Sequence of the first protein:
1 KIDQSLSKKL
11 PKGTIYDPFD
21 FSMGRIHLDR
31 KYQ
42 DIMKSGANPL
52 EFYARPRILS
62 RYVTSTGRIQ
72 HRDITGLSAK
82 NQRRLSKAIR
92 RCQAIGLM

Contacts between the two chains:
Residue H30 in the second protein interacts with residue I15 in the first protein (closest heavy-atom distance 3.5 Å).
Residue F250 in the second protein contacts residue I15 in the first protein (closest heavy-atom distance 4.4 Å).
Residue G249 in the second protein interacts with residue Y16 in the first protein (closest heavy-atom distance 3.2 Å).
Residue L232 in the second protein is in contact with residue L10 in the first protein (closest heavy-atom distance 3.5 Å).
Residue V251 in the second protein is in contact with residue L10 in the first protein (closest heavy-atom distance 3.6 Å).
Residue L232 in the second protein interacts with residue F21 in the first protein (closest heavy-atom distance 3.8 Å).
Residue T25 in the second protein interacts with residue D29 in the first protein (closest heavy-atom distance 3.4 Å).
Residue N86 in the second protein is in contact with residue I15 in the first protein (closest heavy-atom distance 3.1 Å).
Residue R89 in the second protein contacts residue P18 in the first protein (closest heavy-atom distance 4.7 Å).
Residue P31 in the second protein contacts residue I15 in the first protein (closest heavy-atom distance 4.4 Å).
Residue G26 in the second protein contacts residue R25 in the first protein (closest heavy-atom distance 4.4 Å).
Residue F29 in the second protein is in contact with residue I15 in the first protein (closest heavy-atom distance 3.3 Å).
Residue L244 in the second protein is in contact with residue P11 in the first protein (closest heavy-atom distance 4.6 Å).
Residue F270 in the second protein is in contact with residue K1 in the first protein (closest heavy-atom distance 4.4 Å).
Residue T25 in the second protein is in contact with residue Y32 in the first protein (closest heavy-atom distance 3.3 Å).
Residue L244 in the second protein contacts residue L10 in the first protein (closest heavy-atom distance 3.8 Å).
Residue V251 in the second protein is in contact with residue G13 in the first protein (closest heavy-atom distance 5.0 Å).
Residue F29 in the second protein is in contact with residue G13 in the first protein (closest heavy-atom distance 3.7 Å).
Residue K27 in the second protein contacts residue P11 in the first protein (closest heavy-atom distance 3.8 Å).
Residue Y24 in the second protein contacts residue R25 in the first protein (closest heavy-atom distance 3.8 Å).
Residue V291 in the second protein contacts residue G13 in the first protein (closest heavy-atom distance 4.0 Å).
Residue R272 in the second protein interacts with residue S7 in the first protein (closest heavy-atom distance 3.6 Å).
Residue K28 in the second protein is in contact with residue I15 in the first protein (closest heavy-atom distance 2.8 Å).
Residue K27 in the second protein contacts residue T14 in the first protein (closest heavy-atom distance 3.6 Å).
Residue M293 in the second protein contacts residue K12 in the first protein (closest heavy-atom distance 4.6 Å).
Residue F270 in the second protein is in contact with residue I2 in the first protein (closest heavy-atom distance 3.9 Å).
Residue T25 in the second protein contacts residue L28 in the first protein (closest heavy-atom distance 3.5 Å).
Residue F29 in the second protein is in contact with residue T14 in the first protein (closest heavy-atom distance 3.7 Å).
Residue R272 in the second protein is in contact with residue K8 in the first protein (closest heavy-atom distance 2.9 Å).
Residue T83 in the second protein is in contact with residue I15 in the first protein (closest heavy-atom distance 4.9 Å).
Residue L244 in the second protein contacts residue K12 in the first protein (closest heavy-atom distance 3.4 Å).
Residue G82 in the second protein is in contact with residue D17 in the first protein (closest heavy-atom distance 3.9 Å).
Residue V291 in the second protein contacts residue K12 in the first protein (closest heavy-atom distance 4.9 Å).
Residue V251 in the second protein is in contact with residue T14 in the first protein (closest heavy-atom distance 3.3 Å).
Residue V251 in the second protein contacts residue Y16 in the first protein (closest heavy-atom distance 4.2 Å).
Residue G248 in the second protein is in contact with residue Y16 in the first protein (closest heavy-atom distance 3.6 Å).
Residue K28 in the second protein interacts with residue T14 in the first protein (closest heavy-atom distance 3.5 Å).
Residue R272 in the second protein is in contact with residue K9 in the first protein (closest heavy-atom distance 4.0 Å).
Residue S290 in the second protein contacts residue G13 in the first protein (closest heavy-atom distance 3.6 Å).
Residue T23 in the second protein interacts with residue L28 in the first protein (closest heavy-atom distance 4.4 Å).
Residue D269 in the second protein contacts residue I2 in the first protein (closest heavy-atom distance 3.4 Å).
Residue H294 in the second protein interacts with residue K12 in the first protein (closest heavy-atom distance 4.2 Å).
Residue D269 in the second protein contacts residue K1 in the first protein (closest heavy-atom distance 4.4 Å).
Residue A246 in the second protein interacts with residue Y16 in the first protein (closest heavy-atom distance 3.6 Å).
Residue T23 in the second protein interacts with residue Y32 in the first protein (closest heavy-atom distance 4.2 Å).
Residue N86 in the second protein interacts with residue Y16 in the first protein (closest heavy-atom distance 3.5 Å).
Residue F250 in the second protein contacts residue Y16 in the first protein (closest heavy-atom distance 3.2 Å).
Residue T25 in the second protein contacts residue K8 in the first protein (closest heavy-atom distance 4.7 Å).
Residue A252 in the second protein contacts residue K12 in the first protein (closest heavy-atom distance 4.1 Å).
Residue S292 in the second protein is in contact with residue K12 in the first protein (closest heavy-atom distance 3.5 Å).
Residue A246 in the second protein is in contact with residue F21 in the first protein (closest heavy-atom distance 3.8 Å).
Residue R230 in the second protein contacts residue F21 in the first protein (closest heavy-atom distance 4.5 Å).
Residue V251 in the second protein contacts residue P11 in the first protein (closest heavy-atom distance 3.2 Å).
Residue G249 in the second protein contacts residue I15 in the first protein (closest heavy-atom distance 3.5 Å).
Residue R272 in the second protein interacts with residue F21 in the first protein (closest heavy-atom distance 4.4 Å).
Residue F250 in the second protein contacts residue T14 in the first protein (closest heavy-atom distance 4.3 Å).
Residue I247 in the second protein interacts with residue Y16 in the first protein (closest heavy-atom distance 4.1 Å).
Residue D253 in the second protein contacts residue K12 in the first protein (closest heavy-atom distance 3.8 Å).
Residue V251 in the second protein interacts with residue K12 in the first protein (closest heavy-atom distance 3.0 Å).
Residue T25 in the second protein is in contact with residue R25 in the first protein (closest heavy-atom distance 3.7 Å).

Sequence of the second protein:
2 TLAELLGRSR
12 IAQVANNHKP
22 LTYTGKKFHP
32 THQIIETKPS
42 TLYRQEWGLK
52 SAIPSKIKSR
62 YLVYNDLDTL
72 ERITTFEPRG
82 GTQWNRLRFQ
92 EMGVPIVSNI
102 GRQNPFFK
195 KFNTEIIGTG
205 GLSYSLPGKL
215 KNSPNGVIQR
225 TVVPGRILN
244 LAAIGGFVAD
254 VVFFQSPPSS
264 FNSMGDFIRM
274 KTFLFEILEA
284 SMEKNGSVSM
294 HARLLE

This data describes a binding interaction between two proteins.